These two protein chains interact to form a complex.

Sequence of protein 1:
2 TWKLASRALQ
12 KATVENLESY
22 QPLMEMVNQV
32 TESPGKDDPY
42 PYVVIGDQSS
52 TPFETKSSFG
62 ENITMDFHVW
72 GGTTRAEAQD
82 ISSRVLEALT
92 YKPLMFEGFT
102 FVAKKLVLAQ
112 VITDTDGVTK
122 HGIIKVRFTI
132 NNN

Sequence of protein 2:
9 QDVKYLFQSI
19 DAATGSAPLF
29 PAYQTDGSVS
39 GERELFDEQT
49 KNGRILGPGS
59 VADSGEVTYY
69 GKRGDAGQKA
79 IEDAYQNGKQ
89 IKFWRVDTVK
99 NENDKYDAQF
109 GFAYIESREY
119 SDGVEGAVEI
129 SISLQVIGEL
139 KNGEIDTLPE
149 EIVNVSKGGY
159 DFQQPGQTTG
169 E

Interface contacts:
Residue E46 in protein 2 contacts residue E98 in protein 1 (closest heavy-atom distance 2.2 Å).
Residue G55 in protein 2 contacts residue N132 in protein 1 (closest heavy-atom distance 0.8 Å).
Residue Q47 in protein 2 interacts with residue F102 in protein 1 (closest heavy-atom distance 3.2 Å).
Residue G57 in protein 2 interacts with residue I131 in protein 1 (closest heavy-atom distance 3.1 Å).
Residue D45 in protein 2 is in contact with residue F100 in protein 1 (closest heavy-atom distance 2.2 Å).
Residue R52 in protein 2 interacts with residue E98 in protein 1 (closest heavy-atom distance 0.5 Å).
Residue S58 in protein 2 is in contact with residue N134 in protein 1 (closest heavy-atom distance 1.6 Å).
Residue G57 in protein 2 interacts with residue N134 in protein 1 (closest heavy-atom distance 2.8 Å).
Residue Q47 in protein 2 contacts residue N132 in protein 1 (closest heavy-atom distance 2.1 Å).
Residue Q47 in protein 2 interacts with residue E98 in protein 1 (closest heavy-atom distance 1.0 Å).
Residue G55 in protein 2 contacts residue F102 in protein 1 (closest heavy-atom distance 3.0 Å).
Residue L54 in protein 2 interacts with residue N132 in protein 1 (closest heavy-atom distance 2.9 Å).
Residue Q47 in protein 2 contacts residue F100 in protein 1 (closest heavy-atom distance 1.3 Å).
Residue V59 in protein 2 contacts residue N134 in protein 1 (closest heavy-atom distance 0.8 Å).
Residue K139 in protein 2 interacts with residue G61 in protein 1 (closest heavy-atom distance 2.1 Å).
Residue A60 in protein 2 contacts residue N134 in protein 1 (closest heavy-atom distance 2.8 Å).
Residue P56 in protein 2 interacts with residue I131 in protein 1 (closest heavy-atom distance 1.0 Å).
Residue E137 in protein 2 interacts with residue S58 in protein 1 (closest heavy-atom distance 2.8 Å).
Residue P56 in protein 2 contacts residue N133 in protein 1 (closest heavy-atom distance 1.8 Å).
Residue L138 in protein 2 is in contact with residue S59 in protein 1 (closest heavy-atom distance 1.1 Å).
Residue R41 in protein 2 contacts residue K105 in protein 1 (closest heavy-atom distance 2.9 Å).
Residue K139 in protein 2 contacts residue S59 in protein 1 (closest heavy-atom distance 2.9 Å).
Residue L43 in protein 2 is in contact with residue T101 in protein 1 (closest heavy-atom distance 2.0 Å).
Residue E142 in protein 2 interacts with residue N132 in protein 1 (closest heavy-atom distance 3.2 Å).
Residue K49 in protein 2 is in contact with residue K93 in protein 1 (closest heavy-atom distance 2.7 Å).
Residue D144 in protein 2 contacts residue F100 in protein 1 (closest heavy-atom distance 1.9 Å).
Residue F44 in protein 2 contacts residue F100 in protein 1 (closest heavy-atom distance 3.0 Å).
Residue E42 in protein 2 is in contact with residue N132 in protein 1 (closest heavy-atom distance 2.6 Å).
Residue Q47 in protein 2 contacts residue F97 in protein 1 (closest heavy-atom distance 0.8 Å).
Residue E46 in protein 2 interacts with residue G99 in protein 1 (closest heavy-atom distance 2.6 Å).
Residue R52 in protein 2 contacts residue F97 in protein 1 (closest heavy-atom distance 1.2 Å).
Residue T48 in protein 2 contacts residue G99 in protein 1 (closest heavy-atom distance 2.8 Å).
Residue R41 in protein 2 interacts with residue E62 in protein 1 (closest heavy-atom distance 3.1 Å).
Residue L54 in protein 2 interacts with residue L10 in protein 1 (closest heavy-atom distance 2.7 Å).
Residue E137 in protein 2 is in contact with residue S59 in protein 1 (closest heavy-atom distance 1.5 Å).
Residue R41 in protein 2 is in contact with residue N134 in protein 1 (closest heavy-atom distance 3.2 Å).
Residue Q47 in protein 2 is in contact with residue G99 in protein 1 (closest heavy-atom distance 0.8 Å).
Residue E42 in protein 2 contacts residue N133 in protein 1 (closest heavy-atom distance 1.4 Å).
Residue V59 in protein 2 is in contact with residue N133 in protein 1 (closest heavy-atom distance 2.9 Å).
Residue G55 in protein 2 interacts with residue N133 in protein 1 (closest heavy-atom distance 2.9 Å).
Residue D45 in protein 2 is in contact with residue G99 in protein 1 (closest heavy-atom distance 2.4 Å).
Residue L54 in protein 2 interacts with residue E98 in protein 1 (closest heavy-atom distance 2.6 Å).
Residue P56 in protein 2 interacts with residue E62 in protein 1 (closest heavy-atom distance 2.4 Å).
Residue E142 in protein 2 interacts with residue S7 in protein 1 (closest heavy-atom distance 3.0 Å).
Residue G57 in protein 2 contacts residue N133 in protein 1 (closest heavy-atom distance 1.7 Å).
Residue F44 in protein 2 contacts residue N133 in protein 1 (closest heavy-atom distance 2.0 Å).
Residue G57 in protein 2 contacts residue N132 in protein 1 (closest heavy-atom distance 1.8 Å).
Residue K139 in protein 2 contacts residue F60 in protein 1 (closest heavy-atom distance 1.9 Å).
Residue I53 in protein 2 contacts residue L10 in protein 1 (closest heavy-atom distance 2.2 Å).
Residue L54 in protein 2 contacts residue F97 in protein 1 (closest heavy-atom distance 0.8 Å).
Residue D45 in protein 2 interacts with residue E98 in protein 1 (closest heavy-atom distance 2.8 Å).
Residue P56 in protein 2 contacts residue N132 in protein 1 (closest heavy-atom distance 0.5 Å).
Residue E42 in protein 2 is in contact with residue F102 in protein 1 (closest heavy-atom distance 2.8 Å).
Residue E42 in protein 2 is in contact with residue T101 in protein 1 (closest heavy-atom distance 1.3 Å).
Residue E137 in protein 2 contacts residue N134 in protein 1 (closest heavy-atom distance 1.7 Å).
Residue I53 in protein 2 interacts with residue F97 in protein 1 (closest heavy-atom distance 1.2 Å).
Residue G136 in protein 2 contacts residue S58 in protein 1 (closest heavy-atom distance 2.8 Å).
Residue K49 in protein 2 interacts with residue M96 in protein 1 (closest heavy-atom distance 2.5 Å).
Residue G55 in protein 2 interacts with residue F97 in protein 1 (closest heavy-atom distance 1.8 Å).
Residue G55 in protein 2 contacts residue I131 in protein 1 (closest heavy-atom distance 1.9 Å).